Sequence of the second protein:
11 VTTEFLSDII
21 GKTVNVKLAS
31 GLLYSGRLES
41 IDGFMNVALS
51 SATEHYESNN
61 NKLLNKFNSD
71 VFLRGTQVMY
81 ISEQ

Interface contacts:
Residue E87 in the first protein is in contact with residue F44 in the second protein (closest heavy-atom distance 4.6 Å).
Residue G89 in the first protein is in contact with residue G43 in the second protein (closest heavy-atom distance 3.4 Å).
Residue Y86 in the first protein contacts residue F44 in the second protein (closest heavy-atom distance 3.0 Å).
Residue R85 in the first protein interacts with residue F44 in the second protein (closest heavy-atom distance 4.9 Å).
Residue F92 in the first protein interacts with residue T12 in the second protein (closest heavy-atom distance 5.0 Å).
Residue G89 in the first protein interacts with residue F44 in the second protein (closest heavy-atom distance 4.9 Å).
Residue F92 in the first protein interacts with residue T13 in the second protein (closest heavy-atom distance 3.5 Å).
Residue L90 in the first protein interacts with residue F44 in the second protein (closest heavy-atom distance 3.9 Å).
Residue L90 in the first protein contacts residue G43 in the second protein (closest heavy-atom distance 3.9 Å).

This data describes a binding interaction between two proteins.

Sequence of the first protein:
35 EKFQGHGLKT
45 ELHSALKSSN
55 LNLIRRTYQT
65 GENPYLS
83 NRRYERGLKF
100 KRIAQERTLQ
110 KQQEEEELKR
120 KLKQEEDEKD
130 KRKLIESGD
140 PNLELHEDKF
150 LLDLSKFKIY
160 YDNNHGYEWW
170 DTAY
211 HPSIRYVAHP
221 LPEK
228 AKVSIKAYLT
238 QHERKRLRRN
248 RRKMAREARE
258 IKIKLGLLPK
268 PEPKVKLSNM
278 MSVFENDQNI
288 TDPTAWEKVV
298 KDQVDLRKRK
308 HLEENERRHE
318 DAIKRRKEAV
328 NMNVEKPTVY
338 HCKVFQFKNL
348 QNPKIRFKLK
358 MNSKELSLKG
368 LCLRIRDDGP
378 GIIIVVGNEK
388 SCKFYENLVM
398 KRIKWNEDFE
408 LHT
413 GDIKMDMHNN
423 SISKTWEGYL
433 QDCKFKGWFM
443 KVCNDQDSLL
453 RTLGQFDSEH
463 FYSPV